Sequence of protein 2:
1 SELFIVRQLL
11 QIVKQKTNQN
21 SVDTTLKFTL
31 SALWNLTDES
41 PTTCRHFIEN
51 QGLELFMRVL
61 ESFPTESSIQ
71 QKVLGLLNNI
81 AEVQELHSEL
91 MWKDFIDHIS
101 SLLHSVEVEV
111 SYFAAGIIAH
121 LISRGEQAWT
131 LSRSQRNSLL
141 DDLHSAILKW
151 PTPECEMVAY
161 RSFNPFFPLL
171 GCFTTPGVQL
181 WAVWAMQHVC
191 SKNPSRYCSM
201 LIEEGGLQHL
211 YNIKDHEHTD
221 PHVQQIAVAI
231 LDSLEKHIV

Sequence of protein 1:
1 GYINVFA

These two protein chains interact to form a complex.

Residue-level contacts at the interface:
Residue E82 in protein 2 interacts with residue G1 in protein 1 (closest heavy-atom distance 4.6 Å).
Residue N35 in protein 2 contacts residue V5 in protein 1 (closest heavy-atom distance 4.7 Å).
Residue D38 in protein 2 interacts with residue Y2 in protein 1 (closest heavy-atom distance 3.9 Å).
Residue D38 in protein 2 interacts with residue G1 in protein 1 (closest heavy-atom distance 3.0 Å).
Residue N35 in protein 2 interacts with residue G1 in protein 1 (closest heavy-atom distance 4.7 Å).
Residue V158 in protein 2 interacts with residue N4 in protein 1 (closest heavy-atom distance 4.8 Å).
Residue A159 in protein 2 interacts with residue N4 in protein 1 (closest heavy-atom distance 4.4 Å).
Residue S31 in protein 2 contacts residue I3 in protein 1 (closest heavy-atom distance 3.8 Å).
Residue M157 in protein 2 contacts residue I3 in protein 1 (closest heavy-atom distance 5.0 Å).
Residue M157 in protein 2 contacts residue Y2 in protein 1 (closest heavy-atom distance 4.8 Å).
Residue Y160 in protein 2 contacts residue G1 in protein 1 (closest heavy-atom distance 3.4 Å).
Residue V158 in protein 2 contacts residue Y2 in protein 1 (closest heavy-atom distance 3.5 Å).
Residue M157 in protein 2 interacts with residue N4 in protein 1 (closest heavy-atom distance 4.3 Å).
Residue E156 in protein 2 is in contact with residue N4 in protein 1 (closest heavy-atom distance 3.8 Å).
Residue A159 in protein 2 is in contact with residue Y2 in protein 1 (closest heavy-atom distance 2.5 Å).
Residue F113 in protein 2 is in contact with residue G1 in protein 1 (closest heavy-atom distance 4.4 Å).
Residue K72 in protein 2 is in contact with residue I3 in protein 1 (closest heavy-atom distance 4.5 Å).
Residue A159 in protein 2 contacts residue G1 in protein 1 (closest heavy-atom distance 3.5 Å).
Residue N78 in protein 2 is in contact with residue G1 in protein 1 (closest heavy-atom distance 4.8 Å).
Residue N35 in protein 2 interacts with residue Y2 in protein 1 (closest heavy-atom distance 3.7 Å).
Residue Y160 in protein 2 interacts with residue Y2 in protein 1 (closest heavy-atom distance 4.6 Å).
Residue N79 in protein 2 contacts residue G1 in protein 1 (closest heavy-atom distance 2.9 Å).
Residue A159 in protein 2 contacts residue I3 in protein 1 (closest heavy-atom distance 4.3 Å).
Residue W34 in protein 2 interacts with residue Y2 in protein 1 (closest heavy-atom distance 3.6 Å).
Residue W34 in protein 2 contacts residue I3 in protein 1 (closest heavy-atom distance 3.7 Å).
Residue V158 in protein 2 contacts residue G1 in protein 1 (closest heavy-atom distance 2.9 Å).
Residue R161 in protein 2 is in contact with residue Y2 in protein 1 (closest heavy-atom distance 4.2 Å).
Residue N35 in protein 2 contacts residue I3 in protein 1 (closest heavy-atom distance 2.5 Å).
Residue F28 in protein 2 is in contact with residue A7 in protein 1 (closest heavy-atom distance 4.8 Å).
Residue W34 in protein 2 is in contact with residue G1 in protein 1 (closest heavy-atom distance 3.1 Å).